Interface contacts:
Residue L112 in protein 1 interacts with residue V18 in protein 2 (closest heavy-atom distance 3.7 Å).
Residue E187 in protein 1 contacts residue H10 in protein 2 (closest heavy-atom distance 4.1 Å).
Residue V87 in protein 1 interacts with residue I15 in protein 2 (closest heavy-atom distance 3.8 Å).
Residue G113 in protein 1 contacts residue I15 in protein 2 (closest heavy-atom distance 3.7 Å).
Residue R162 in protein 1 is in contact with residue P6 in protein 2 (closest heavy-atom distance 4.5 Å).
Residue D62 in protein 1 interacts with residue K11 in protein 2 (closest heavy-atom distance 2.8 Å).
Residue Y88 in protein 1 interacts with residue N16 in protein 2 (closest heavy-atom distance 2.6 Å).
Residue M173 in protein 1 is in contact with residue D28 in protein 2 (closest heavy-atom distance 4.4 Å).
Residue F165 in protein 1 is in contact with residue I15 in protein 2 (closest heavy-atom distance 4.7 Å).
Residue E169 in protein 1 interacts with residue H17 in protein 2 (closest heavy-atom distance 4.9 Å).
Residue F165 in protein 1 is in contact with residue N16 in protein 2 (closest heavy-atom distance 3.7 Å).
Residue R162 in protein 1 interacts with residue N16 in protein 2 (closest heavy-atom distance 2.7 Å).
Residue E187 in protein 1 is in contact with residue Y4 in protein 2 (closest heavy-atom distance 2.1 Å).
Residue R157 in protein 1 contacts residue Y4 in protein 2 (closest heavy-atom distance 4.2 Å).
Residue R95 in protein 1 contacts residue R14 in protein 2 (closest heavy-atom distance 3.9 Å).
Residue E187 in protein 1 interacts with residue D5 in protein 2 (closest heavy-atom distance 4.3 Å).
Residue F165 in protein 1 is in contact with residue G22 in protein 2 (closest heavy-atom distance 4.7 Å).
Residue M173 in protein 1 contacts residue V18 in protein 2 (closest heavy-atom distance 4.3 Å).
Residue E169 in protein 1 contacts residue S19 in protein 2 (closest heavy-atom distance 2.9 Å).
Residue Y154 in protein 1 interacts with residue G22 in protein 2 (closest heavy-atom distance 4.1 Å).
Residue E169 in protein 1 interacts with residue V18 in protein 2 (closest heavy-atom distance 3.5 Å).
Residue L112 in protein 1 is in contact with residue S19 in protein 2 (closest heavy-atom distance 4.3 Å).
Residue D156 in protein 1 is in contact with residue H10 in protein 2 (closest heavy-atom distance 3.6 Å).
Residue P92 in protein 1 interacts with residue D13 in protein 2 (closest heavy-atom distance 3.9 Å).
Residue D156 in protein 1 interacts with residue Y4 in protein 2 (closest heavy-atom distance 4.1 Å).
Residue R157 in protein 1 interacts with residue H10 in protein 2 (closest heavy-atom distance 3.4 Å).
Residue L158 in protein 1 is in contact with residue K11 in protein 2 (closest heavy-atom distance 4.0 Å).
Residue H185 in protein 1 contacts residue G22 in protein 2 (closest heavy-atom distance 4.1 Å).
Residue M173 in protein 1 is in contact with residue P29 in protein 2 (closest heavy-atom distance 3.5 Å).
Residue R162 in protein 1 is in contact with residue H10 in protein 2 (closest heavy-atom distance 3.5 Å).
Residue F166 in protein 1 contacts residue I15 in protein 2 (closest heavy-atom distance 3.5 Å).
Residue Y172 in protein 1 is in contact with residue L21 in protein 2 (closest heavy-atom distance 3.9 Å).
Residue R95 in protein 1 is in contact with residue D13 in protein 2 (closest heavy-atom distance 2.8 Å).
Residue E169 in protein 1 contacts residue L21 in protein 2 (closest heavy-atom distance 4.1 Å).
Residue Y120 in protein 1 interacts with residue I15 in protein 2 (closest heavy-atom distance 4.4 Å).
Residue I114 in protein 1 interacts with residue I15 in protein 2 (closest heavy-atom distance 3.9 Å).
Residue F188 in protein 1 interacts with residue Y4 in protein 2 (closest heavy-atom distance 4.6 Å).
Residue Y88 in protein 1 is in contact with residue K11 in protein 2 (closest heavy-atom distance 3.5 Å).
Residue G113 in protein 1 contacts residue V18 in protein 2 (closest heavy-atom distance 4.0 Å).
Residue V189 in protein 1 contacts residue Y4 in protein 2 (closest heavy-atom distance 3.8 Å).
Residue V168 in protein 1 contacts residue L21 in protein 2 (closest heavy-atom distance 3.5 Å).
Residue Y88 in protein 1 contacts residue H10 in protein 2 (closest heavy-atom distance 5.0 Å).
Residue A91 in protein 1 interacts with residue D13 in protein 2 (closest heavy-atom distance 4.2 Å).
Residue F165 in protein 1 contacts residue L21 in protein 2 (closest heavy-atom distance 3.6 Å).
Residue L158 in protein 1 contacts residue H10 in protein 2 (closest heavy-atom distance 3.3 Å).
Residue H185 in protein 1 contacts residue L21 in protein 2 (closest heavy-atom distance 2.5 Å).
Residue M173 in protein 1 interacts with residue S19 in protein 2 (closest heavy-atom distance 3.5 Å).
Residue H195 in protein 1 interacts with residue Y4 in protein 2 (closest heavy-atom distance 4.7 Å).
Residue A91 in protein 1 contacts residue I15 in protein 2 (closest heavy-atom distance 4.3 Å).
Residue Y154 in protein 1 interacts with residue L21 in protein 2 (closest heavy-atom distance 3.6 Å).
Residue E119 in protein 1 contacts residue R14 in protein 2 (closest heavy-atom distance 2.2 Å).
Residue E187 in protein 1 contacts residue P6 in protein 2 (closest heavy-atom distance 3.8 Å).
Residue F165 in protein 1 interacts with residue S19 in protein 2 (closest heavy-atom distance 4.6 Å).
Residue Y88 in protein 1 interacts with residue D13 in protein 2 (closest heavy-atom distance 4.9 Å).
Residue Y88 in protein 1 is in contact with residue I15 in protein 2 (closest heavy-atom distance 3.6 Å).
Residue A111 in protein 1 contacts residue I15 in protein 2 (closest heavy-atom distance 4.1 Å).
Residue F166 in protein 1 is in contact with residue N16 in protein 2 (closest heavy-atom distance 3.4 Å).
Residue L158 in protein 1 contacts residue G9 in protein 2 (closest heavy-atom distance 3.1 Å).
Residue L158 in protein 1 interacts with residue Y4 in protein 2 (closest heavy-atom distance 4.6 Å).
Residue E169 in protein 1 contacts residue I15 in protein 2 (closest heavy-atom distance 4.2 Å).

These two protein chains interact to form a complex.

Sequence of protein 1:
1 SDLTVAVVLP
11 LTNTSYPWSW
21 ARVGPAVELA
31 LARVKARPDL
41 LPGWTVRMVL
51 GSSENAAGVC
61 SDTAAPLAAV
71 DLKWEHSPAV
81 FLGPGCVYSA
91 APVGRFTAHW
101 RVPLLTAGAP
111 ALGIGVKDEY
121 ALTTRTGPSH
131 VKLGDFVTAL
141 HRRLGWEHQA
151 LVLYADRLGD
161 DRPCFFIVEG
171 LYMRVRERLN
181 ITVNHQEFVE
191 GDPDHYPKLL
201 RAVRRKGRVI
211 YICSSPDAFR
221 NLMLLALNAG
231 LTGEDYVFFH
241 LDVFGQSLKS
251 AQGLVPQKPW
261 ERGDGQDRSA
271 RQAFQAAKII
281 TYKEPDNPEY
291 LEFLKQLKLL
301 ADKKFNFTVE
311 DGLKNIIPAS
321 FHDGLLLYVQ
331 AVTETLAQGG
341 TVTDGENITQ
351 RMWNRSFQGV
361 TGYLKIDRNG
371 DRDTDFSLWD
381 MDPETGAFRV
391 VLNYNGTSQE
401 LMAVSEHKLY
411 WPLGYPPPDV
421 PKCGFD

Sequence of protein 2:
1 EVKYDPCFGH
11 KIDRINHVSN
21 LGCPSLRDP